Sequence of protein 1:
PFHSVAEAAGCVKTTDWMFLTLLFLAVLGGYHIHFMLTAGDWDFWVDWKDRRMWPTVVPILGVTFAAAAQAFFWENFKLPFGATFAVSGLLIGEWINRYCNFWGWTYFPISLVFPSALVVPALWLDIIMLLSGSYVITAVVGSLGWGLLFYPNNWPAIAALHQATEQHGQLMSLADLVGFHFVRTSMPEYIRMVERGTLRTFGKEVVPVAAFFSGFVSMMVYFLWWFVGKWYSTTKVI

Contacts between the two chains:
Residue G208 in protein 2 is in contact with residue W237 in protein 1 (closest heavy-atom distance 3.1 Å).
Residue I202 in protein 2 is in contact with residue V239 in protein 1 (closest heavy-atom distance 4.5 Å).
Residue V205 in protein 2 contacts residue G240 in protein 1 (closest heavy-atom distance 4.4 Å).
Residue T209 in protein 2 interacts with residue V239 in protein 1 (closest heavy-atom distance 4.6 Å).
Residue I202 in protein 2 interacts with residue T246 in protein 1 (closest heavy-atom distance 5.0 Å).
Residue L210 in protein 2 interacts with residue W237 in protein 1 (closest heavy-atom distance 4.8 Å).
Residue M204 in protein 2 interacts with residue W236 in protein 1 (closest heavy-atom distance 3.5 Å).
Residue T209 in protein 2 interacts with residue W237 in protein 1 (closest heavy-atom distance 2.8 Å).
Residue V205 in protein 2 interacts with residue W237 in protein 1 (closest heavy-atom distance 4.6 Å).
Residue V205 in protein 2 interacts with residue Y243 in protein 1 (closest heavy-atom distance 4.5 Å).
Residue V205 in protein 2 interacts with residue L155 in protein 1 (closest heavy-atom distance 5.0 Å).
Residue G208 in protein 2 contacts residue W236 in protein 1 (closest heavy-atom distance 4.3 Å).
Residue M204 in protein 2 is in contact with residue V239 in protein 1 (closest heavy-atom distance 3.4 Å).
Residue F213 in protein 2 is in contact with residue Y233 in protein 1 (closest heavy-atom distance 3.5 Å).
Residue V217 in protein 2 is in contact with residue V147 in protein 1 (closest heavy-atom distance 4.7 Å).
Residue V205 in protein 2 interacts with residue V239 in protein 1 (closest heavy-atom distance 2.9 Å).
Residue F213 in protein 2 interacts with residue V147 in protein 1 (closest heavy-atom distance 3.1 Å).
Residue L210 in protein 2 interacts with residue V151 in protein 1 (closest heavy-atom distance 4.6 Å).
Residue I202 in protein 2 interacts with residue Y243 in protein 1 (closest heavy-atom distance 4.5 Å).
Residue T209 in protein 2 contacts residue V151 in protein 1 (closest heavy-atom distance 4.0 Å).
Residue I202 in protein 2 interacts with residue W242 in protein 1 (closest heavy-atom distance 3.6 Å).
Residue Y201 in protein 2 is in contact with residue W242 in protein 1 (closest heavy-atom distance 3.9 Å).

These two protein chains interact to form a complex.

Sequence of protein 2:
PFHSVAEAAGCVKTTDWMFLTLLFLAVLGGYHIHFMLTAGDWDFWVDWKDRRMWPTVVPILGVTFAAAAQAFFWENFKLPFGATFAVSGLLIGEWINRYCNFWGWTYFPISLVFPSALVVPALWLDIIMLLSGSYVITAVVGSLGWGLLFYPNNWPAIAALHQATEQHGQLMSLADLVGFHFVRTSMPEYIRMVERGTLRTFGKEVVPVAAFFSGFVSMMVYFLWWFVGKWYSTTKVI